Sequence of chain A:
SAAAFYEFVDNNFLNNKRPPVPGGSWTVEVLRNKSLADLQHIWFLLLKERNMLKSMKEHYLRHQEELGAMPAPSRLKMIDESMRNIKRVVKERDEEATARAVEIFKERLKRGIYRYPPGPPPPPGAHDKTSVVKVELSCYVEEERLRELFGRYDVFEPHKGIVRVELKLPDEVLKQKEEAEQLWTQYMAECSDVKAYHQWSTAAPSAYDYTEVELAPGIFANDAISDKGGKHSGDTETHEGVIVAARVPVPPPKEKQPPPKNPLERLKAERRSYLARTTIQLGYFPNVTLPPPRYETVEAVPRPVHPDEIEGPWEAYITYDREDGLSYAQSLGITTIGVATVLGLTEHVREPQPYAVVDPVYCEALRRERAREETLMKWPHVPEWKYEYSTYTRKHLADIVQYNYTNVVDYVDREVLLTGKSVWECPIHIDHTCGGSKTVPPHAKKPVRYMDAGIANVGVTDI

Sequence of chain B:
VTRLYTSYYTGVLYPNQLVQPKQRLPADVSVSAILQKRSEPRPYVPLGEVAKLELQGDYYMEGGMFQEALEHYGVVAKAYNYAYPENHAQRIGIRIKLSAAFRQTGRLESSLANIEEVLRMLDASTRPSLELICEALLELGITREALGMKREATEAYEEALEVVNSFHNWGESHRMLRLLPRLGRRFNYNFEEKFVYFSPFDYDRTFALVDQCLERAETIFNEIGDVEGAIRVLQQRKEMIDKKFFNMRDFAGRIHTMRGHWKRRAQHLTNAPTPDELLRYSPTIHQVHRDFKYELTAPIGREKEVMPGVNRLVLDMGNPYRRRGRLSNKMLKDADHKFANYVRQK

Contacts between the two chains:
Residue T469 in chain A contacts residue K406 in chain B (closest heavy-atom distance 3.6 Å).
Residue D470 in chain A is in contact with residue D410 in chain B (closest heavy-atom distance 4.1 Å).
Residue V468 in chain A contacts residue M407 in chain B (closest heavy-atom distance 3.2 Å).
Residue I471 in chain A is in contact with residue A411 in chain B (closest heavy-atom distance 4.7 Å).
Residue I471 in chain A is in contact with residue L408 in chain B (closest heavy-atom distance 3.7 Å).
Residue D470 in chain A interacts with residue L408 in chain B (closest heavy-atom distance 4.7 Å).
Residue A464 in chain A interacts with residue L403 in chain B (closest heavy-atom distance 3.9 Å).
Residue I463 in chain A is in contact with residue M407 in chain B (closest heavy-atom distance 3.8 Å).
Residue T469 in chain A is in contact with residue K409 in chain B (closest heavy-atom distance 3.6 Å).
Residue I471 in chain A interacts with residue Y397 in chain B (closest heavy-atom distance 4.5 Å).
Residue T469 in chain A interacts with residue A411 in chain B (closest heavy-atom distance 4.0 Å).
Residue D470 in chain A interacts with residue A411 in chain B (closest heavy-atom distance 3.3 Å).
Residue V468 in chain A is in contact with residue K406 in chain B (closest heavy-atom distance 3.8 Å).
Residue D470 in chain A contacts residue K414 in chain B (closest heavy-atom distance 3.1 Å).
Residue T469 in chain A interacts with residue M407 in chain B (closest heavy-atom distance 2.9 Å).
Residue T469 in chain A contacts residue L408 in chain B (closest heavy-atom distance 4.0 Å).
Residue R279 in chain A contacts residue D410 in chain B (closest heavy-atom distance 4.6 Å).
Residue I471 in chain A is in contact with residue N395 in chain B (closest heavy-atom distance 3.4 Å).
Residue A464 in chain A contacts residue M407 in chain B (closest heavy-atom distance 3.7 Å).
Residue T469 in chain A contacts residue D410 in chain B (closest heavy-atom distance 2.6 Å).
Residue I471 in chain A contacts residue M407 in chain B (closest heavy-atom distance 3.1 Å).
Residue D470 in chain A interacts with residue M407 in chain B (closest heavy-atom distance 3.2 Å).

These two protein chains interact to form a complex.